The following describes two proteins that form a bound complex.

Interface contacts:
Residue W107 in chain B is in contact with residue I33 in chain A (closest heavy-atom distance 3.5 Å).
Residue W932 in chain B interacts with residue L31 in chain A (closest heavy-atom distance 3.8 Å).
Residue W794 in chain B contacts residue I38 in chain A (closest heavy-atom distance 3.7 Å).
Residue W932 in chain B contacts residue L28 in chain A (closest heavy-atom distance 3.4 Å).
Residue S936 in chain B interacts with residue L31 in chain A (closest heavy-atom distance 3.9 Å).
Residue K328 in chain B contacts residue Q23 in chain A (closest heavy-atom distance 3.5 Å).
Residue L802 in chain B contacts residue I38 in chain A (closest heavy-atom distance 4.3 Å).
Residue W107 in chain B contacts residue N34 in chain A (closest heavy-atom distance 3.7 Å).
Residue L953 in chain B contacts residue L42 in chain A (closest heavy-atom distance 4.1 Å).
Residue W932 in chain B is in contact with residue A24 in chain A (closest heavy-atom distance 3.1 Å).
Residue V89 in chain B is in contact with residue I48 in chain A (closest heavy-atom distance 4.5 Å).
Residue I97 in chain B contacts residue C41 in chain A (closest heavy-atom distance 3.8 Å).
Residue W107 in chain B is in contact with residue C30 in chain A (closest heavy-atom distance 3.4 Å).
Residue L943 in chain B is in contact with residue I38 in chain A (closest heavy-atom distance 3.9 Å).
Residue F809 in chain B contacts residue Q26 in chain A (closest heavy-atom distance 3.8 Å).
Residue F92 in chain B contacts residue I48 in chain A (closest heavy-atom distance 4.1 Å).
Residue V950 in chain B is in contact with residue C46 in chain A (closest heavy-atom distance 4.5 Å).
Residue L96 in chain B is in contact with residue I48 in chain A (closest heavy-atom distance 3.9 Å).
Residue L802 in chain B contacts residue F35 in chain A (closest heavy-atom distance 3.9 Å).
Residue I947 in chain B is in contact with residue L42 in chain A (closest heavy-atom distance 3.8 Å).
Residue F809 in chain B interacts with residue C30 in chain A (closest heavy-atom distance 3.9 Å).
Residue L802 in chain B is in contact with residue L31 in chain A (closest heavy-atom distance 3.5 Å).
Residue V798 in chain B contacts residue I38 in chain A (closest heavy-atom distance 4.1 Å).
Residue I956 in chain B contacts residue I45 in chain A (closest heavy-atom distance 3.6 Å).
Residue T805 in chain B is in contact with residue L31 in chain A (closest heavy-atom distance 3.6 Å).
Residue W932 in chain B interacts with residue A27 in chain A (closest heavy-atom distance 3.6 Å).
Residue W107 in chain B interacts with residue Q29 in chain A (closest heavy-atom distance 4.5 Å).
Residue L96 in chain B is in contact with residue C41 in chain A (closest heavy-atom distance 3.1 Å).
Residue K328 in chain B is in contact with residue Q22 in chain A (closest heavy-atom distance 4.3 Å).
Residue L943 in chain B is in contact with residue L39 in chain A (closest heavy-atom distance 3.7 Å).
Residue Q108 in chain B contacts residue N34 in chain A (closest heavy-atom distance 3.4 Å).
Residue T805 in chain B is in contact with residue N34 in chain A (closest heavy-atom distance 3.6 Å).
Residue L943 in chain B interacts with residue F35 in chain A (closest heavy-atom distance 4.1 Å).
Residue F809 in chain B contacts residue A27 in chain A (closest heavy-atom distance 3.9 Å).
Residue L96 in chain B is in contact with residue I45 in chain A (closest heavy-atom distance 3.8 Å).
Residue L797 in chain B contacts residue I38 in chain A (closest heavy-atom distance 3.9 Å).
Residue S942 in chain B contacts residue F35 in chain A (closest heavy-atom distance 4.6 Å).
Residue L953 in chain B is in contact with residue I45 in chain A (closest heavy-atom distance 3.9 Å).
Residue A100 in chain B interacts with residue C41 in chain A (closest heavy-atom distance 3.8 Å).
Residue T805 in chain B is in contact with residue C30 in chain A (closest heavy-atom distance 4.5 Å).
Residue I103 in chain B interacts with residue A37 in chain A (closest heavy-atom distance 4.3 Å).
Residue W794 in chain B is in contact with residue L42 in chain A (closest heavy-atom distance 3.7 Å).
Residue V93 in chain B contacts residue I45 in chain A (closest heavy-atom distance 4.0 Å).
Residue V104 in chain B contacts residue N34 in chain A (closest heavy-atom distance 3.4 Å).
Residue G801 in chain B interacts with residue I38 in chain A (closest heavy-atom distance 4.2 Å).
Residue R325 in chain B is in contact with residue Q23 in chain A (closest heavy-atom distance 4.0 Å).
Residue L802 in chain B contacts residue N34 in chain A (closest heavy-atom distance 4.4 Å).
Residue R324 in chain B is in contact with residue Q23 in chain A (closest heavy-atom distance 4.2 Å).
Residue L96 in chain B is in contact with residue L44 in chain A (closest heavy-atom distance 3.8 Å).
Residue V104 in chain B contacts residue A37 in chain A (closest heavy-atom distance 4.0 Å).
Residue L939 in chain B is in contact with residue F35 in chain A (closest heavy-atom distance 3.8 Å).
Residue V104 in chain B interacts with residue I38 in chain A (closest heavy-atom distance 4.6 Å).
Residue F957 in chain B contacts residue L42 in chain A (closest heavy-atom distance 4.6 Å).
Residue L953 in chain B is in contact with residue C46 in chain A (closest heavy-atom distance 4.2 Å).
Residue G801 in chain B interacts with residue N34 in chain A (closest heavy-atom distance 2.6 Å).
Residue L943 in chain B is in contact with residue L42 in chain A (closest heavy-atom distance 3.9 Å).
Residue A806 in chain B interacts with residue L31 in chain A (closest heavy-atom distance 4.2 Å).
Residue A100 in chain B interacts with residue A37 in chain A (closest heavy-atom distance 4.3 Å).
Residue P952 in chain B is in contact with residue C46 in chain A (closest heavy-atom distance 4.1 Å).
Residue Q108 in chain B interacts with residue C30 in chain A (closest heavy-atom distance 3.4 Å).

Sequence of chain A:
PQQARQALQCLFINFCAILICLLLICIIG

Sequence of chain B:
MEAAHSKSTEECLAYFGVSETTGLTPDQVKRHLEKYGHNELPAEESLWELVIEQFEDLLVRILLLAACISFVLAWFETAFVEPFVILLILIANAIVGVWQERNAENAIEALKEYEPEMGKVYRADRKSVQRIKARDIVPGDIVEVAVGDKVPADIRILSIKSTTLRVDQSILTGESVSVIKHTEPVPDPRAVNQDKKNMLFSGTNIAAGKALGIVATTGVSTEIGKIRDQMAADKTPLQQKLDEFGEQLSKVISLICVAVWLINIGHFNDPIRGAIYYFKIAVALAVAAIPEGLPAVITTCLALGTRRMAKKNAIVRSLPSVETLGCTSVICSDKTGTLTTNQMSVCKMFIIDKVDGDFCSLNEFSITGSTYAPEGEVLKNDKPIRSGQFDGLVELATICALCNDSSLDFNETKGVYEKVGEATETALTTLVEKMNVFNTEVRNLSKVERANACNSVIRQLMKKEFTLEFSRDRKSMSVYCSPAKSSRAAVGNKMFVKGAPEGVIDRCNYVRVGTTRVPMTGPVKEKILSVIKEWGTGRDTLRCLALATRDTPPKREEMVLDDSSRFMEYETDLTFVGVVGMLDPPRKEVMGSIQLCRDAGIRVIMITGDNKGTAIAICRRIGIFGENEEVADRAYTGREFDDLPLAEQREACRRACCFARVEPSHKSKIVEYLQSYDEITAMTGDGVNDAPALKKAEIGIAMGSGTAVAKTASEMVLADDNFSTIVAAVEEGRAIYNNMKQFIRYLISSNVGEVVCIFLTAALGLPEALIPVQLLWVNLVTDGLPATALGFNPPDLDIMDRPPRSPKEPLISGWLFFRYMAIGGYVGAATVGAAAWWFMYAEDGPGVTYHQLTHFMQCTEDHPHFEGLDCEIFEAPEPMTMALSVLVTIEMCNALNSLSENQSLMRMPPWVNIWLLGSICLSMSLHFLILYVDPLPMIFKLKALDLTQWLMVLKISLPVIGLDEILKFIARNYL